Contacts between the two chains:
Residue L42 in the first protein contacts residue R45 in the second protein (closest heavy-atom distance 3.0 Å).
Residue D50 in the first protein contacts residue R45 in the second protein (closest heavy-atom distance 3.4 Å).
Residue L47 in the first protein is in contact with residue D50 in the second protein (closest heavy-atom distance 2.7 Å).
Residue R44 in the first protein interacts with residue D52 in the second protein (closest heavy-atom distance 2.9 Å).
Residue V21 in the first protein is in contact with residue L17 in the second protein (closest heavy-atom distance 4.3 Å).
Residue L31 in the first protein contacts residue R28 in the second protein (closest heavy-atom distance 3.8 Å).
Residue L17 in the first protein is in contact with residue A14 in the second protein (closest heavy-atom distance 3.3 Å).
Residue L31 in the first protein interacts with residue E32 in the second protein (closest heavy-atom distance 4.1 Å).
Residue K20 in the first protein contacts residue E25 in the second protein (closest heavy-atom distance 3.5 Å).
Residue L17 in the first protein is in contact with residue R18 in the second protein (closest heavy-atom distance 4.2 Å).
Residue L38 in the first protein interacts with residue L38 in the second protein (closest heavy-atom distance 3.6 Å).
Residue A14 in the first protein interacts with residue L17 in the second protein (closest heavy-atom distance 3.9 Å).
Residue D50 in the first protein interacts with residue Q48 in the second protein (closest heavy-atom distance 2.4 Å).
Residue K35 in the first protein interacts with residue L38 in the second protein (closest heavy-atom distance 3.7 Å).
Residue L42 in the first protein interacts with residue L42 in the second protein (closest heavy-atom distance 3.1 Å).
Residue S10 in the first protein interacts with residue S10 in the second protein (closest heavy-atom distance 3.7 Å).
Residue Q48 in the first protein contacts residue R45 in the second protein (closest heavy-atom distance 3.5 Å).
Residue E32 in the first protein interacts with residue L31 in the second protein (closest heavy-atom distance 4.1 Å).
Residue L47 in the first protein interacts with residue Q48 in the second protein (closest heavy-atom distance 3.6 Å).
Residue Y51 in the first protein interacts with residue R44 in the second protein (closest heavy-atom distance 3.0 Å).
Residue L38 in the first protein is in contact with residue K35 in the second protein (closest heavy-atom distance 4.0 Å).
Residue E25 in the first protein contacts residue K20 in the second protein (closest heavy-atom distance 3.4 Å).
Residue L38 in the first protein contacts residue L42 in the second protein (closest heavy-atom distance 3.3 Å).
Residue E34 in the first protein is in contact with residue K35 in the second protein (closest heavy-atom distance 2.6 Å).
Residue K35 in the first protein interacts with residue E34 in the second protein (closest heavy-atom distance 3.2 Å).
Residue L17 in the first protein is in contact with residue V21 in the second protein (closest heavy-atom distance 4.2 Å).
Residue R18 in the first protein is in contact with residue L17 in the second protein (closest heavy-atom distance 3.9 Å).
Residue A46 in the first protein is in contact with residue D50 in the second protein (closest heavy-atom distance 3.0 Å).
Residue L80 in the first protein contacts residue C84 in the second protein (closest heavy-atom distance 4.1 Å).
Residue R28 in the first protein contacts residue L31 in the second protein (closest heavy-atom distance 3.7 Å).
Residue S10 in the first protein contacts residue R11 in the second protein (closest heavy-atom distance 2.8 Å).
Residue L31 in the first protein interacts with residue K35 in the second protein (closest heavy-atom distance 4.2 Å).
Residue L31 in the first protein interacts with residue L31 in the second protein (closest heavy-atom distance 3.5 Å).
Residue E13 in the first protein is in contact with residue A14 in the second protein (closest heavy-atom distance 3.5 Å).
Residue V21 in the first protein contacts residue V21 in the second protein (closest heavy-atom distance 2.8 Å).
Residue E27 in the first protein contacts residue R28 in the second protein (closest heavy-atom distance 2.8 Å).
Residue R45 in the first protein interacts with residue Y51 in the second protein (closest heavy-atom distance 3.5 Å).
Residue E25 in the first protein interacts with residue L24 in the second protein (closest heavy-atom distance 2.9 Å).
Residue L24 in the first protein contacts residue L24 in the second protein (closest heavy-atom distance 3.4 Å).
Residue L47 in the first protein contacts residue R45 in the second protein (closest heavy-atom distance 3.1 Å).
Residue Q41 in the first protein interacts with residue L42 in the second protein (closest heavy-atom distance 3.8 Å).
Residue S10 in the first protein interacts with residue A14 in the second protein (closest heavy-atom distance 4.1 Å).
Residue L17 in the first protein contacts residue L17 in the second protein (closest heavy-atom distance 3.4 Å).
Residue R28 in the first protein is in contact with residue E27 in the second protein (closest heavy-atom distance 2.8 Å).
Residue L24 in the first protein is in contact with residue R28 in the second protein (closest heavy-atom distance 4.0 Å).
Residue L24 in the first protein is in contact with residue E25 in the second protein (closest heavy-atom distance 3.4 Å).
Residue R45 in the first protein is in contact with residue R45 in the second protein (closest heavy-atom distance 3.5 Å).
Residue V21 in the first protein contacts residue K20 in the second protein (closest heavy-atom distance 3.4 Å).
Residue L24 in the first protein is in contact with residue V21 in the second protein (closest heavy-atom distance 3.4 Å).
Residue R45 in the first protein is in contact with residue D50 in the second protein (closest heavy-atom distance 3.1 Å).
Residue R28 in the first protein interacts with residue L24 in the second protein (closest heavy-atom distance 3.5 Å).
Residue D50 in the first protein is in contact with residue R44 in the second protein (closest heavy-atom distance 3.4 Å).
Residue S10 in the first protein interacts with residue F9 in the second protein (closest heavy-atom distance 3.0 Å).
Residue L87 in the first protein interacts with residue L91 in the second protein (closest heavy-atom distance 3.9 Å).
Residue A46 in the first protein contacts residue Q53 in the second protein (closest heavy-atom distance 3.5 Å).
Residue L42 in the first protein contacts residue Q41 in the second protein (closest heavy-atom distance 4.1 Å).
Residue E39 in the first protein contacts residue L38 in the second protein (closest heavy-atom distance 4.2 Å).
Residue K20 in the first protein contacts residue V21 in the second protein (closest heavy-atom distance 3.7 Å).
Residue L38 in the first protein interacts with residue E39 in the second protein (closest heavy-atom distance 4.1 Å).
Residue A46 in the first protein contacts residue Y51 in the second protein (closest heavy-atom distance 2.8 Å).

Sequence of the second protein:
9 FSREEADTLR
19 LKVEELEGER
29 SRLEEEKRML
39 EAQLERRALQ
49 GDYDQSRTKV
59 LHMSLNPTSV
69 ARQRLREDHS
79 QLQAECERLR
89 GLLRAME

Sequence of the first protein:
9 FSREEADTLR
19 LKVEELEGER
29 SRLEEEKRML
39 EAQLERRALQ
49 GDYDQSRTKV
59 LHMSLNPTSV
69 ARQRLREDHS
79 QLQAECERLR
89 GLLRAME

These two protein chains interact to form a complex.